The following describes two proteins that form a bound complex.

Residue-level contacts at the interface:
Residue E16 in the first protein interacts with residue K29 in the second protein (closest heavy-atom distance 3.1 Å).
Residue K19 in the first protein is in contact with residue Y8 in the second protein (closest heavy-atom distance 3.6 Å).
Residue S13 in the first protein is in contact with residue Y8 in the second protein (closest heavy-atom distance 3.8 Å).
Residue T25 in the first protein is in contact with residue L10 in the second protein (closest heavy-atom distance 3.9 Å).
Residue S23 in the first protein contacts residue L27 in the second protein (closest heavy-atom distance 3.8 Å).
Residue Y66 in the first protein interacts with residue T25 in the second protein (closest heavy-atom distance 2.8 Å).
Residue S13 in the first protein interacts with residue L10 in the second protein (closest heavy-atom distance 3.9 Å).
Residue L10 in the first protein contacts residue P11 in the second protein (closest heavy-atom distance 3.9 Å).
Residue L10 in the first protein interacts with residue P12 in the second protein (closest heavy-atom distance 4.4 Å).
Residue T53 in the first protein is in contact with residue V56 in the second protein (closest heavy-atom distance 3.9 Å).
Residue K51 in the first protein interacts with residue S59 in the second protein (closest heavy-atom distance 4.2 Å).
Residue Y66 in the first protein is in contact with residue R68 in the second protein (closest heavy-atom distance 3.2 Å).
Residue V56 in the first protein contacts residue T52 in the second protein (closest heavy-atom distance 4.4 Å).
Residue L27 in the first protein contacts residue S23 in the second protein (closest heavy-atom distance 4.0 Å).
Residue S23 in the first protein interacts with residue K29 in the second protein (closest heavy-atom distance 3.7 Å).
Residue Y8 in the first protein interacts with residue E15 in the second protein (closest heavy-atom distance 3.6 Å).
Residue K51 in the first protein is in contact with residue L57 in the second protein (closest heavy-atom distance 3.5 Å).
Residue F64 in the first protein is in contact with residue R68 in the second protein (closest heavy-atom distance 3.9 Å).
Residue V56 in the first protein is in contact with residue T53 in the second protein (closest heavy-atom distance 3.9 Å).
Residue S67 in the first protein is in contact with residue Y66 in the second protein (closest heavy-atom distance 4.3 Å).
Residue R68 in the first protein is in contact with residue L27 in the second protein (closest heavy-atom distance 4.1 Å).
Residue K51 in the first protein interacts with residue D58 in the second protein (closest heavy-atom distance 4.3 Å).
Residue S59 in the first protein is in contact with residue K51 in the second protein (closest heavy-atom distance 4.0 Å).
Residue D58 in the first protein contacts residue K51 in the second protein (closest heavy-atom distance 3.9 Å).
Residue E15 in the first protein contacts residue Y8 in the second protein (closest heavy-atom distance 3.8 Å).
Residue K29 in the first protein interacts with residue R68 in the second protein (closest heavy-atom distance 3.5 Å).
Residue K19 in the first protein interacts with residue Q6 in the second protein (closest heavy-atom distance 3.7 Å).
Residue L10 in the first protein contacts residue L10 in the second protein (closest heavy-atom distance 4.2 Å).
Residue K29 in the first protein interacts with residue E16 in the second protein (closest heavy-atom distance 3.4 Å).
Residue R68 in the first protein is in contact with residue K29 in the second protein (closest heavy-atom distance 3.5 Å).
Residue L10 in the first protein interacts with residue S13 in the second protein (closest heavy-atom distance 3.7 Å).
Residue V56 in the first protein is in contact with residue P54 in the second protein (closest heavy-atom distance 4.0 Å).
Residue R68 in the first protein is in contact with residue F64 in the second protein (closest heavy-atom distance 3.9 Å).
Residue L57 in the first protein contacts residue K51 in the second protein (closest heavy-atom distance 3.6 Å).
Residue R68 in the first protein is in contact with residue Y66 in the second protein (closest heavy-atom distance 3.3 Å).
Residue Y8 in the first protein interacts with residue S13 in the second protein (closest heavy-atom distance 3.7 Å).
Residue K29 in the first protein interacts with residue S23 in the second protein (closest heavy-atom distance 3.9 Å).
Residue Y66 in the first protein is in contact with residue S67 in the second protein (closest heavy-atom distance 4.2 Å).
Residue T9 in the first protein contacts residue S13 in the second protein (closest heavy-atom distance 4.1 Å).
Residue Y66 in the first protein is in contact with residue Y66 in the second protein (closest heavy-atom distance 3.4 Å).
Residue V56 in the first protein interacts with residue K51 in the second protein (closest heavy-atom distance 4.5 Å).
Residue D58 in the first protein contacts residue R68 in the second protein (closest heavy-atom distance 2.4 Å).
Residue Y8 in the first protein is in contact with residue E16 in the second protein (closest heavy-atom distance 3.6 Å).
Residue T53 in the first protein interacts with residue T53 in the second protein (closest heavy-atom distance 3.8 Å).
Residue R68 in the first protein contacts residue D58 in the second protein (closest heavy-atom distance 2.3 Å).
Residue Y66 in the first protein contacts residue T53 in the second protein (closest heavy-atom distance 4.3 Å).
Residue K51 in the first protein is in contact with residue F64 in the second protein (closest heavy-atom distance 3.6 Å).
Residue T53 in the first protein contacts residue F64 in the second protein (closest heavy-atom distance 4.1 Å).
Residue T53 in the first protein contacts residue Y66 in the second protein (closest heavy-atom distance 4.4 Å).
Residue L10 in the first protein contacts residue T25 in the second protein (closest heavy-atom distance 3.8 Å).
Residue L27 in the first protein interacts with residue R68 in the second protein (closest heavy-atom distance 4.0 Å).
Residue T25 in the first protein is in contact with residue Y66 in the second protein (closest heavy-atom distance 2.8 Å).
Residue P54 in the first protein contacts residue V56 in the second protein (closest heavy-atom distance 4.0 Å).
Residue P11 in the first protein contacts residue L10 in the second protein (closest heavy-atom distance 3.9 Å).
Residue T52 in the first protein interacts with residue V56 in the second protein (closest heavy-atom distance 4.5 Å).
Residue F64 in the first protein is in contact with residue K51 in the second protein (closest heavy-atom distance 3.5 Å).
Residue S13 in the first protein interacts with residue T9 in the second protein (closest heavy-atom distance 4.2 Å).
Residue F64 in the first protein is in contact with residue T53 in the second protein (closest heavy-atom distance 4.1 Å).
Residue Y8 in the first protein is in contact with residue K19 in the second protein (closest heavy-atom distance 4.1 Å).
Residue E16 in the first protein contacts residue Y8 in the second protein (closest heavy-atom distance 3.6 Å).

Sequence of the first protein:
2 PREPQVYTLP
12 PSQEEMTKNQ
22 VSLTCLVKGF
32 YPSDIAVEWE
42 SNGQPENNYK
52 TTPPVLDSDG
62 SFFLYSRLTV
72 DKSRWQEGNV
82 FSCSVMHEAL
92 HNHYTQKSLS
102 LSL

Sequence of the second protein:
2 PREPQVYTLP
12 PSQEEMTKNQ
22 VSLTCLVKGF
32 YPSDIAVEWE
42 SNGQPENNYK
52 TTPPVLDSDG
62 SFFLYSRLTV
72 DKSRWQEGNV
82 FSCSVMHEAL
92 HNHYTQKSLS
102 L